Sequence of the first protein:
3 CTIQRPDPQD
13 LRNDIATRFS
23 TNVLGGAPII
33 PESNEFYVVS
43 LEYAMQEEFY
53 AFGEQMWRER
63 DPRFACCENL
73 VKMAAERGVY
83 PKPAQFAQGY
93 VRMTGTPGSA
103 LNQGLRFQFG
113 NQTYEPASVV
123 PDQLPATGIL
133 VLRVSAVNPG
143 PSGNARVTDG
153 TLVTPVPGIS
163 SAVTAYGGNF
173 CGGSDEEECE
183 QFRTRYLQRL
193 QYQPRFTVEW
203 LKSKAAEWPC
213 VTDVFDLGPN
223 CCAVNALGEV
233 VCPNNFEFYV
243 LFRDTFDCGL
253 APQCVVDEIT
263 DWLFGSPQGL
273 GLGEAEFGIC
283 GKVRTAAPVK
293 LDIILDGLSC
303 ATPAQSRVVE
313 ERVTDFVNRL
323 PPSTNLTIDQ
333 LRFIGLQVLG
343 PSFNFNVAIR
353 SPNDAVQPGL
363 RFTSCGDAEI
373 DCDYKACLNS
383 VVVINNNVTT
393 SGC

Sequence of the second protein:
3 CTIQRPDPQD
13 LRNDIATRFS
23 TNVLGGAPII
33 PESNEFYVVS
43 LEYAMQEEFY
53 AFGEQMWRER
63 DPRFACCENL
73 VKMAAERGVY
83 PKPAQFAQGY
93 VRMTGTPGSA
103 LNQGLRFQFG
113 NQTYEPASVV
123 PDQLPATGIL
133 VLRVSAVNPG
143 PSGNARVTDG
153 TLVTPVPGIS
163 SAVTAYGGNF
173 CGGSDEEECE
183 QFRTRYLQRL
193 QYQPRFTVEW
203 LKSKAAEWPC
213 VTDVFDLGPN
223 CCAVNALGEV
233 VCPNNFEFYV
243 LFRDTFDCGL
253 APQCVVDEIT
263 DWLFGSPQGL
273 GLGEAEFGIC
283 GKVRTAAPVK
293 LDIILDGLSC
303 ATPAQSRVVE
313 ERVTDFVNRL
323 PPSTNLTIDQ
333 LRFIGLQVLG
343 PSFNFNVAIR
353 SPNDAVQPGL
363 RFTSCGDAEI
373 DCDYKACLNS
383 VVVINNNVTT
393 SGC

Residue-level contacts at the interface:
Residue N237 in the second protein interacts with residue V233 in the first protein (closest heavy-atom distance 4.3 Å).
Residue G80 in the second protein interacts with residue Q193 in the first protein (closest heavy-atom distance 4.1 Å).
Residue F279 in the second protein interacts with residue P235 in the first protein (closest heavy-atom distance 4.1 Å).
Residue R191 in the second protein interacts with residue Q195 in the first protein (closest heavy-atom distance 3.4 Å).
Residue M47 in the second protein interacts with residue E44 in the first protein (closest heavy-atom distance 3.9 Å).
Residue A277 in the second protein contacts residue R197 in the first protein (closest heavy-atom distance 3.9 Å).
Residue A77 in the second protein interacts with residue Q193 in the first protein (closest heavy-atom distance 3.9 Å).
Residue R79 in the second protein is in contact with residue Q193 in the first protein (closest heavy-atom distance 4.0 Å).
Residue R79 in the second protein interacts with residue L192 in the first protein (closest heavy-atom distance 3.2 Å).
Residue E276 in the second protein interacts with residue R197 in the first protein (closest heavy-atom distance 2.8 Å).
Residue C282 in the second protein is in contact with residue C234 in the first protein (closest heavy-atom distance 2.0 Å).
Residue F279 in the second protein interacts with residue F238 in the first protein (closest heavy-atom distance 3.9 Å).
Residue L43 in the second protein is in contact with residue V25 in the first protein (closest heavy-atom distance 4.3 Å).
Residue F51 in the second protein is in contact with residue Q48 in the first protein (closest heavy-atom distance 3.5 Å).
Residue Y39 in the second protein contacts residue V25 in the first protein (closest heavy-atom distance 3.9 Å).
Residue M58 in the second protein interacts with residue W59 in the first protein (closest heavy-atom distance 3.4 Å).
Residue L272 in the second protein interacts with residue N227 in the first protein (closest heavy-atom distance 3.7 Å).
Residue E78 in the second protein interacts with residue L192 in the first protein (closest heavy-atom distance 3.8 Å).
Residue E78 in the second protein contacts residue P64 in the first protein (closest heavy-atom distance 3.3 Å).
Residue E61 in the second protein contacts residue T4 in the first protein (closest heavy-atom distance 2.8 Å).
Residue F51 in the second protein interacts with residue F51 in the first protein (closest heavy-atom distance 4.2 Å).
Residue C68 in the second protein is in contact with residue C3 in the first protein (closest heavy-atom distance 2.3 Å).
Residue R62 in the second protein interacts with residue W59 in the first protein (closest heavy-atom distance 3.4 Å).
Residue F54 in the second protein contacts residue F51 in the first protein (closest heavy-atom distance 3.9 Å).
Residue L272 in the second protein is in contact with residue V200 in the first protein (closest heavy-atom distance 3.4 Å).
Residue G271 in the second protein interacts with residue P235 in the first protein (closest heavy-atom distance 3.6 Å).
Residue Y82 in the second protein interacts with residue Q193 in the first protein (closest heavy-atom distance 4.0 Å).
Residue L272 in the second protein is in contact with residue P235 in the first protein (closest heavy-atom distance 3.5 Å).
Residue M47 in the second protein is in contact with residue I17 in the first protein (closest heavy-atom distance 3.9 Å).
Residue F279 in the second protein contacts residue I281 in the first protein (closest heavy-atom distance 3.8 Å).
Residue E278 in the second protein contacts residue F198 in the first protein (closest heavy-atom distance 3.5 Å).
Residue E78 in the second protein interacts with residue D63 in the first protein (closest heavy-atom distance 4.3 Å).
Residue Q270 in the second protein contacts residue P235 in the first protein (closest heavy-atom distance 3.7 Å).
Residue E278 in the second protein interacts with residue R197 in the first protein (closest heavy-atom distance 2.9 Å).
Residue L43 in the second protein contacts residue R20 in the first protein (closest heavy-atom distance 4.1 Å).
Residue G273 in the second protein is in contact with residue V200 in the first protein (closest heavy-atom distance 4.1 Å).
Residue N71 in the second protein contacts residue C3 in the first protein (closest heavy-atom distance 2.6 Å).
Residue L43 in the second protein interacts with residue F21 in the first protein (closest heavy-atom distance 3.8 Å).
Residue E50 in the second protein is in contact with residue R20 in the first protein (closest heavy-atom distance 2.4 Å).
Residue Q57 in the second protein is in contact with residue T4 in the first protein (closest heavy-atom distance 3.5 Å).
Residue F279 in the second protein interacts with residue F198 in the first protein (closest heavy-atom distance 3.4 Å).
Residue E78 in the second protein contacts residue Q193 in the first protein (closest heavy-atom distance 4.0 Å).
Residue M47 in the second protein is in contact with residue R20 in the first protein (closest heavy-atom distance 3.4 Å).
Residue C282 in the second protein contacts residue V233 in the first protein (closest heavy-atom distance 4.0 Å).
Residue F54 in the second protein is in contact with residue I5 in the first protein (closest heavy-atom distance 3.9 Å).
Residue G280 in the second protein interacts with residue P235 in the first protein (closest heavy-atom distance 3.7 Å).
Residue F51 in the second protein is in contact with residue M47 in the first protein (closest heavy-atom distance 3.5 Å).
Residue V40 in the second protein contacts residue V25 in the first protein (closest heavy-atom distance 4.2 Å).
Residue F279 in the second protein interacts with residue N237 in the first protein (closest heavy-atom distance 3.2 Å).
Residue W202 in the second protein is in contact with residue R197 in the first protein (closest heavy-atom distance 3.2 Å).
Residue N36 in the second protein is in contact with residue V25 in the first protein (closest heavy-atom distance 4.2 Å).
Residue F279 in the second protein interacts with residue V200 in the first protein (closest heavy-atom distance 4.2 Å).
Residue E61 in the second protein interacts with residue C3 in the first protein (closest heavy-atom distance 3.7 Å).
Residue C282 in the second protein contacts residue P235 in the first protein (closest heavy-atom distance 3.9 Å).
Residue F54 in the second protein is in contact with residue Y52 in the first protein (closest heavy-atom distance 3.6 Å).
Residue Y39 in the second protein is in contact with residue N24 in the first protein (closest heavy-atom distance 3.6 Å).
Residue M47 in the second protein is in contact with residue Q48 in the first protein (closest heavy-atom distance 3.2 Å).
Residue Q57 in the second protein is in contact with residue I5 in the first protein (closest heavy-atom distance 2.9 Å).
Residue L43 in the second protein contacts residue N24 in the first protein (closest heavy-atom distance 3.6 Å).
Residue N236 in the second protein contacts residue V233 in the first protein (closest heavy-atom distance 3.4 Å).

The following describes two proteins that form a bound complex.